These two protein chains interact to form a complex.

Interface contacts:
Residue L37 in the first protein contacts residue T33 in the second protein (closest heavy-atom distance 3.7 Å).
Residue L12 in the first protein contacts residue V55 in the second protein (closest heavy-atom distance 3.9 Å).
Residue L51 in the first protein interacts with residue R15 in the second protein (closest heavy-atom distance 4.6 Å).
Residue R15 in the first protein is in contact with residue E54 in the second protein (closest heavy-atom distance 3.7 Å).
Residue S9 in the first protein is in contact with residue V58 in the second protein (closest heavy-atom distance 4.5 Å).
Residue R50 in the first protein contacts residue R22 in the second protein (closest heavy-atom distance 4.3 Å).
Residue I5 in the first protein contacts residue I62 in the second protein (closest heavy-atom distance 4.0 Å).
Residue L30 in the first protein interacts with residue L37 in the second protein (closest heavy-atom distance 3.9 Å).
Residue E54 in the first protein contacts residue R15 in the second protein (closest heavy-atom distance 3.4 Å).
Residue T33 in the first protein interacts with residue D36 in the second protein (closest heavy-atom distance 3.9 Å).
Residue L4 in the first protein contacts residue L65 in the second protein (closest heavy-atom distance 3.8 Å).
Residue R15 in the first protein interacts with residue L51 in the second protein (closest heavy-atom distance 4.7 Å).
Residue R50 in the first protein interacts with residue E19 in the second protein (closest heavy-atom distance 3.2 Å).
Residue L30 in the first protein interacts with residue H41 in the second protein (closest heavy-atom distance 4.0 Å).
Residue V58 in the first protein contacts residue V8 in the second protein (closest heavy-atom distance 3.6 Å).
Residue R22 in the first protein interacts with residue R50 in the second protein (closest heavy-atom distance 3.7 Å).
Residue G40 in the first protein is in contact with residue E26 in the second protein (closest heavy-atom distance 3.6 Å).
Residue T33 in the first protein interacts with residue L37 in the second protein (closest heavy-atom distance 3.8 Å).
Residue T33 in the first protein is in contact with residue T33 in the second protein (closest heavy-atom distance 3.4 Å).
Residue I5 in the first protein contacts residue L65 in the second protein (closest heavy-atom distance 3.5 Å).
Residue L65 in the first protein is in contact with residue I5 in the second protein (closest heavy-atom distance 3.7 Å).
Residue L12 in the first protein interacts with residue L51 in the second protein (closest heavy-atom distance 4.5 Å).
Residue L44 in the first protein contacts residue L27 in the second protein (closest heavy-atom distance 4.1 Å).
Residue L30 in the first protein contacts residue G40 in the second protein (closest heavy-atom distance 4.0 Å).
Residue E26 in the first protein is in contact with residue K43 in the second protein (closest heavy-atom distance 3.2 Å).
Residue H41 in the first protein contacts residue L30 in the second protein (closest heavy-atom distance 4.0 Å).
Residue N61 in the first protein contacts residue V8 in the second protein (closest heavy-atom distance 4.2 Å).
Residue L44 in the first protein contacts residue E26 in the second protein (closest heavy-atom distance 4.1 Å).
Residue L12 in the first protein interacts with residue V58 in the second protein (closest heavy-atom distance 3.7 Å).
Residue D36 in the first protein contacts residue T33 in the second protein (closest heavy-atom distance 3.8 Å).
Residue K66 in the first protein contacts residue I5 in the second protein (closest heavy-atom distance 4.0 Å).
Residue L30 in the first protein contacts residue L44 in the second protein (closest heavy-atom distance 3.8 Å).
Residue K43 in the first protein contacts residue E26 in the second protein (closest heavy-atom distance 3.4 Å).
Residue E19 in the first protein contacts residue E54 in the second protein (closest heavy-atom distance 4.8 Å).
Residue L30 in the first protein interacts with residue D36 in the second protein (closest heavy-atom distance 4.1 Å).
Residue E19 in the first protein interacts with residue R50 in the second protein (closest heavy-atom distance 3.0 Å).
Residue I62 in the first protein contacts residue V8 in the second protein (closest heavy-atom distance 4.2 Å).
Residue L44 in the first protein contacts residue L30 in the second protein (closest heavy-atom distance 3.7 Å).
Residue V58 in the first protein interacts with residue L12 in the second protein (closest heavy-atom distance 4.0 Å).
Residue L37 in the first protein contacts residue L37 in the second protein (closest heavy-atom distance 4.8 Å).
Residue A23 in the first protein is in contact with residue L44 in the second protein (closest heavy-atom distance 3.9 Å).
Residue L27 in the first protein interacts with residue L44 in the second protein (closest heavy-atom distance 4.0 Å).
Residue V55 in the first protein is in contact with residue L12 in the second protein (closest heavy-atom distance 4.0 Å).
Residue E26 in the first protein is in contact with residue G40 in the second protein (closest heavy-atom distance 3.2 Å).
Residue V58 in the first protein contacts residue R15 in the second protein (closest heavy-atom distance 4.5 Å).
Residue V8 in the first protein interacts with residue N61 in the second protein (closest heavy-atom distance 3.4 Å).
Residue L44 in the first protein contacts residue A23 in the second protein (closest heavy-atom distance 3.9 Å).
Residue G40 in the first protein contacts residue L30 in the second protein (closest heavy-atom distance 4.1 Å).
Residue L65 in the first protein is in contact with residue L4 in the second protein (closest heavy-atom distance 3.8 Å).
Residue V58 in the first protein contacts residue S9 in the second protein (closest heavy-atom distance 4.7 Å).
Residue E26 in the first protein interacts with residue L44 in the second protein (closest heavy-atom distance 4.3 Å).
Residue E19 in the first protein contacts residue L51 in the second protein (closest heavy-atom distance 4.1 Å).
Residue V8 in the first protein is in contact with residue V58 in the second protein (closest heavy-atom distance 3.6 Å).
Residue L12 in the first protein is in contact with residue E54 in the second protein (closest heavy-atom distance 3.8 Å).
Residue L51 in the first protein interacts with residue E19 in the second protein (closest heavy-atom distance 3.5 Å).
Residue I5 in the first protein is in contact with residue K66 in the second protein (closest heavy-atom distance 4.8 Å).
Residue E54 in the first protein interacts with residue L12 in the second protein (closest heavy-atom distance 4.3 Å).
Residue I62 in the first protein contacts residue I5 in the second protein (closest heavy-atom distance 4.1 Å).
Residue L37 in the first protein is in contact with residue L30 in the second protein (closest heavy-atom distance 3.8 Å).
Residue D36 in the first protein is in contact with residue L30 in the second protein (closest heavy-atom distance 4.1 Å).

Sequence of the first protein:
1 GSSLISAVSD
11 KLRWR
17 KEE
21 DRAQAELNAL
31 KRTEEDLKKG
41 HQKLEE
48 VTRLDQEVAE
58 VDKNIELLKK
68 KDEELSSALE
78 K

Sequence of the second protein:
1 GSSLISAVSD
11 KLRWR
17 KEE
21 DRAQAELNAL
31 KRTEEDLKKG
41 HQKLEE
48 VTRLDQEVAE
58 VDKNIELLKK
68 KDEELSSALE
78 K